Sequence of the first protein:
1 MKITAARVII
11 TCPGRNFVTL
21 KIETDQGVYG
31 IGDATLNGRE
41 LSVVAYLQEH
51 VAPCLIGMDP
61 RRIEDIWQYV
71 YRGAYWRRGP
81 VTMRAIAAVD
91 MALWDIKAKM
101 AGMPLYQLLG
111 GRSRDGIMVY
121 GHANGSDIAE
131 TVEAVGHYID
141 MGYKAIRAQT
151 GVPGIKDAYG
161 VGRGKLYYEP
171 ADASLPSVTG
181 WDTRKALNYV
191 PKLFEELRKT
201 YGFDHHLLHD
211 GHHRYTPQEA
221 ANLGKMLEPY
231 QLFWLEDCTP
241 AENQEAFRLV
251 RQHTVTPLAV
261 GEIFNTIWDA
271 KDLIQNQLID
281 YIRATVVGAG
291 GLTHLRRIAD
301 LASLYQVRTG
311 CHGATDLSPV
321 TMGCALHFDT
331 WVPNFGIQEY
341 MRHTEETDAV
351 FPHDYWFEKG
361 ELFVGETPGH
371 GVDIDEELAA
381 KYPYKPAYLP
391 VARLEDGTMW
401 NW

Sequence of the second protein:
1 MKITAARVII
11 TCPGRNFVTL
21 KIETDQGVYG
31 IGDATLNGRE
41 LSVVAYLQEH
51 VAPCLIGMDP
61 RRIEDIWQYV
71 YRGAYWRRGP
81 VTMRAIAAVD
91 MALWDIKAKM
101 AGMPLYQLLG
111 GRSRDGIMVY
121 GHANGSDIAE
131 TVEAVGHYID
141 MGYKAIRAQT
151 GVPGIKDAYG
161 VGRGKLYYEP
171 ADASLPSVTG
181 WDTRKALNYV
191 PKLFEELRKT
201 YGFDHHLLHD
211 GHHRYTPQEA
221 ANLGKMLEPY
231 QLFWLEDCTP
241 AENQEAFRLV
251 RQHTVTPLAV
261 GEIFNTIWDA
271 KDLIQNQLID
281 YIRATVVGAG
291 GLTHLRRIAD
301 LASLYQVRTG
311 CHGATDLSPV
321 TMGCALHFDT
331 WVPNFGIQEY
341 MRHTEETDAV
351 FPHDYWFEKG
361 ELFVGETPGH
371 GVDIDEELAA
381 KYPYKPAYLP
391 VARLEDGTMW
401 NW

Residue-level contacts at the interface:
Residue E245 in the second protein interacts with residue K271 in the first protein (closest heavy-atom distance 2.8 Å).
Residue N243 in the second protein is in contact with residue W268 in the first protein (closest heavy-atom distance 3.5 Å).
Residue R78 in the second protein contacts residue P80 in the first protein (closest heavy-atom distance 3.0 Å).
Residue Y71 in the second protein is in contact with residue E242 in the first protein (closest heavy-atom distance 2.7 Å).
Residue Y75 in the second protein is in contact with residue E262 in the first protein (closest heavy-atom distance 2.5 Å).
Residue K271 in the second protein contacts residue E245 in the first protein (closest heavy-atom distance 2.8 Å).
Residue Y69 in the second protein is in contact with residue P176 in the first protein (closest heavy-atom distance 3.4 Å).
Residue P176 in the second protein interacts with residue Y69 in the first protein (closest heavy-atom distance 3.4 Å).
Residue W400 in the second protein contacts residue R72 in the first protein (closest heavy-atom distance 3.3 Å).
Residue R72 in the second protein interacts with residue M399 in the first protein (closest heavy-atom distance 3.5 Å).
Residue N401 in the second protein is in contact with residue R72 in the first protein (closest heavy-atom distance 2.9 Å).
Residue H50 in the second protein is in contact with residue E40 in the first protein (closest heavy-atom distance 3.5 Å).
Residue H213 in the second protein contacts residue Y75 in the first protein (closest heavy-atom distance 3.1 Å).
Residue R84 in the second protein is in contact with residue W76 in the first protein (closest heavy-atom distance 3.3 Å).
Residue N37 in the second protein contacts residue W76 in the first protein (closest heavy-atom distance 2.9 Å).
Residue Y75 in the second protein contacts residue H213 in the first protein (closest heavy-atom distance 3.1 Å).
Residue E242 in the second protein interacts with residue R77 in the first protein (closest heavy-atom distance 3.0 Å).
Residue H50 in the second protein interacts with residue L41 in the first protein (closest heavy-atom distance 3.0 Å).
Residue Y388 in the second protein contacts residue C54 in the first protein (closest heavy-atom distance 3.5 Å).
Residue Y388 in the second protein is in contact with residue P53 in the first protein (closest heavy-atom distance 3.5 Å).
Residue Y46 in the second protein contacts residue R39 in the first protein (closest heavy-atom distance 3.1 Å).
Residue N243 in the second protein contacts residue K271 in the first protein (closest heavy-atom distance 3.4 Å).
Residue L41 in the second protein is in contact with residue A45 in the first protein (closest heavy-atom distance 3.4 Å).
Residue L36 in the second protein is in contact with residue W76 in the first protein (closest heavy-atom distance 3.5 Å).
Residue W76 in the second protein is in contact with residue R84 in the first protein (closest heavy-atom distance 3.3 Å).
Residue Y75 in the second protein contacts residue H212 in the first protein (closest heavy-atom distance 3.1 Å).
Residue Y75 in the second protein is in contact with residue W402 in the first protein (closest heavy-atom distance 3.5 Å).
Residue W76 in the second protein contacts residue N37 in the first protein (closest heavy-atom distance 2.9 Å).
Residue W76 in the second protein is in contact with residue L36 in the first protein (closest heavy-atom distance 3.5 Å).
Residue Y75 in the second protein interacts with residue I263 in the first protein (closest heavy-atom distance 3.3 Å).
Residue H50 in the second protein contacts residue G38 in the first protein (closest heavy-atom distance 3.2 Å).
Residue E242 in the second protein interacts with residue Y71 in the first protein (closest heavy-atom distance 2.7 Å).
Residue N401 in the second protein interacts with residue R77 in the first protein (closest heavy-atom distance 2.7 Å).
Residue R72 in the second protein contacts residue W400 in the first protein (closest heavy-atom distance 3.3 Å).
Residue D65 in the second protein interacts with residue M399 in the first protein (closest heavy-atom distance 3.5 Å).
Residue E262 in the second protein interacts with residue Y75 in the first protein (closest heavy-atom distance 2.5 Å).
Residue W268 in the second protein contacts residue N243 in the first protein (closest heavy-atom distance 3.5 Å).
Residue C54 in the second protein contacts residue P176 in the first protein (closest heavy-atom distance 3.5 Å).
Residue I263 in the second protein is in contact with residue Y75 in the first protein (closest heavy-atom distance 3.3 Å).
Residue W402 in the second protein interacts with residue Y75 in the first protein (closest heavy-atom distance 3.5 Å).
Residue R77 in the second protein is in contact with residue N401 in the first protein (closest heavy-atom distance 2.7 Å).
Residue E40 in the second protein contacts residue H50 in the first protein (closest heavy-atom distance 3.5 Å).
Residue H212 in the second protein interacts with residue Y75 in the first protein (closest heavy-atom distance 3.2 Å).
Residue K271 in the second protein is in contact with residue N243 in the first protein (closest heavy-atom distance 3.4 Å).
Residue L41 in the second protein is in contact with residue H50 in the first protein (closest heavy-atom distance 3.1 Å).
Residue R77 in the second protein is in contact with residue E242 in the first protein (closest heavy-atom distance 3.0 Å).
Residue G38 in the second protein contacts residue H50 in the first protein (closest heavy-atom distance 3.2 Å).
Residue R72 in the second protein interacts with residue N401 in the first protein (closest heavy-atom distance 2.9 Å).
Residue P80 in the second protein is in contact with residue R78 in the first protein (closest heavy-atom distance 3.0 Å).
Residue R39 in the second protein interacts with residue Y46 in the first protein (closest heavy-atom distance 3.1 Å).
Residue A45 in the second protein contacts residue L41 in the first protein (closest heavy-atom distance 3.4 Å).
Residue Y388 in the second protein contacts residue H50 in the first protein (closest heavy-atom distance 2.6 Å).
Residue H50 in the second protein is in contact with residue Y388 in the first protein (closest heavy-atom distance 2.6 Å).
Residue H50 in the second protein is in contact with residue Y384 in the first protein (closest heavy-atom distance 3.4 Å).
Residue D65 in the second protein interacts with residue R393 in the first protein (closest heavy-atom distance 2.8 Å).
Residue R393 in the second protein contacts residue D65 in the first protein (closest heavy-atom distance 2.8 Å).
Residue R39 in the second protein interacts with residue H50 in the first protein (closest heavy-atom distance 3.3 Å).
Residue H50 in the second protein contacts residue R39 in the first protein (closest heavy-atom distance 3.2 Å).
Residue C54 in the second protein interacts with residue Y388 in the first protein (closest heavy-atom distance 3.5 Å).
Residue Y384 in the second protein contacts residue H50 in the first protein (closest heavy-atom distance 3.4 Å).

This data describes a binding interaction between two proteins.